These two protein chains interact to form a complex.

Interface contacts:
Residue S426 in protein 2 is in contact with residue E470 in protein 1 (closest heavy-atom distance 3.0 Å).
Residue T480 in protein 2 is in contact with residue R20 in protein 1 (closest heavy-atom distance 3.1 Å).
Residue P482 in protein 2 is in contact with residue T18 in protein 1 (closest heavy-atom distance 3.0 Å).
Residue Q388 in protein 2 interacts with residue L510 in protein 1 (closest heavy-atom distance 3.4 Å).
Residue S519 in protein 2 contacts residue D17 in protein 1 (closest heavy-atom distance 3.0 Å).
Residue N363 in protein 2 contacts residue P123 in protein 1 (closest heavy-atom distance 3.3 Å).
Residue R214 in protein 2 interacts with residue N82 in protein 1 (closest heavy-atom distance 2.6 Å).
Residue A307 in protein 2 interacts with residue L154 in protein 1 (closest heavy-atom distance 3.1 Å).
Residue Y359 in protein 2 contacts residue E124 in protein 1 (closest heavy-atom distance 3.1 Å).
Residue F403 in protein 2 is in contact with residue L12 in protein 1 (closest heavy-atom distance 3.0 Å).
Residue R404 in protein 2 contacts residue N50 in protein 1 (closest heavy-atom distance 2.9 Å).
Residue Y428 in protein 2 interacts with residue Y428 in protein 1 (closest heavy-atom distance 3.3 Å).
Residue Y362 in protein 2 contacts residue E124 in protein 1 (closest heavy-atom distance 2.7 Å).
Residue Q388 in protein 2 is in contact with residue N26 in protein 1 (closest heavy-atom distance 2.5 Å).
Residue V401 in protein 2 interacts with residue T19 in protein 1 (closest heavy-atom distance 3.1 Å).
Residue F296 in protein 2 interacts with residue V111 in protein 1 (closest heavy-atom distance 2.8 Å).
Residue F219 in protein 2 contacts residue N35 in protein 1 (closest heavy-atom distance 3.0 Å).
Residue T402 in protein 2 interacts with residue I48 in protein 1 (closest heavy-atom distance 3.3 Å).
Residue F219 in protein 2 contacts residue Y36 in protein 1 (closest heavy-atom distance 3.2 Å).
Residue S519 in protein 2 contacts residue T1 in protein 1 (closest heavy-atom distance 3.2 Å).
Residue F219 in protein 2 interacts with residue N38 in protein 1 (closest heavy-atom distance 3.1 Å).
Residue F219 in protein 2 interacts with residue H40 in protein 1 (closest heavy-atom distance 3.2 Å).
Residue Y359 in protein 2 contacts residue P123 in protein 1 (closest heavy-atom distance 3.3 Å).
Residue L377 in protein 2 interacts with residue E124 in protein 1 (closest heavy-atom distance 3.0 Å).
Residue F219 in protein 2 interacts with residue V31 in protein 1 (closest heavy-atom distance 3.4 Å).
Residue V433 in protein 2 is in contact with residue Y434 in protein 1 (closest heavy-atom distance 3.1 Å).
Residue L518 in protein 2 interacts with residue D17 in protein 1 (closest heavy-atom distance 3.4 Å).
Residue D430 in protein 2 contacts residue D430 in protein 1 (closest heavy-atom distance 3.3 Å).
Residue N363 in protein 2 contacts residue E124 in protein 1 (closest heavy-atom distance 2.6 Å).
Residue D172 in protein 2 interacts with residue R149 in protein 1 (closest heavy-atom distance 2.9 Å).
Residue T379 in protein 2 is in contact with residue M83 in protein 1 (closest heavy-atom distance 3.4 Å).
Residue V415 in protein 2 interacts with residue Y22 in protein 1 (closest heavy-atom distance 3.1 Å).
Residue A300 in protein 2 interacts with residue R103 in protein 1 (closest heavy-atom distance 2.9 Å).
Residue R372 in protein 2 is in contact with residue E88 in protein 1 (closest heavy-atom distance 2.8 Å).
Residue F403 in protein 2 interacts with residue Q49 in protein 1 (closest heavy-atom distance 3.0 Å).
Residue G385 in protein 2 contacts residue Y507 in protein 1 (closest heavy-atom distance 3.0 Å).
Residue Q220 in protein 2 is in contact with residue Y36 in protein 1 (closest heavy-atom distance 3.1 Å).
Residue F188 in protein 2 is in contact with residue M131 in protein 1 (closest heavy-atom distance 3.4 Å).
Residue Y428 in protein 2 contacts residue N429 in protein 1 (closest heavy-atom distance 2.8 Å).
Residue C378 in protein 2 interacts with residue N82 in protein 1 (closest heavy-atom distance 3.4 Å).
Residue Y359 in protein 2 interacts with residue Y127 in protein 1 (closest heavy-atom distance 3.3 Å).
Residue L481 in protein 2 is in contact with residue R20 in protein 1 (closest heavy-atom distance 2.9 Å).
Residue T402 in protein 2 contacts residue Q49 in protein 1 (closest heavy-atom distance 2.7 Å).
Residue S426 in protein 2 is in contact with residue F427 in protein 1 (closest heavy-atom distance 3.3 Å).
Residue V401 in protein 2 interacts with residue L15 in protein 1 (closest heavy-atom distance 3.2 Å).
Residue Y428 in protein 2 interacts with residue Q431 in protein 1 (closest heavy-atom distance 3.1 Å).
Residue G479 in protein 2 contacts residue R20 in protein 1 (closest heavy-atom distance 3.1 Å).
Residue Q388 in protein 2 is in contact with residue K508 in protein 1 (closest heavy-atom distance 2.7 Å).
Residue T379 in protein 2 is in contact with residue N82 in protein 1 (closest heavy-atom distance 3.1 Å).
Residue V401 in protein 2 interacts with residue L12 in protein 1 (closest heavy-atom distance 3.2 Å).
Residue G170 in protein 2 contacts residue V447 in protein 1 (closest heavy-atom distance 3.4 Å).
Residue K303 in protein 2 interacts with residue L154 in protein 1 (closest heavy-atom distance 2.8 Å).
Residue V414 in protein 2 contacts residue Y22 in protein 1 (closest heavy-atom distance 2.8 Å).
Residue S386 in protein 2 interacts with residue Y507 in protein 1 (closest heavy-atom distance 2.9 Å).
Residue P400 in protein 2 interacts with residue T19 in protein 1 (closest heavy-atom distance 3.4 Å).
Residue E387 in protein 2 contacts residue K508 in protein 1 (closest heavy-atom distance 3.1 Å).
Residue S386 in protein 2 interacts with residue H80 in protein 1 (closest heavy-atom distance 2.8 Å).
Residue R404 in protein 2 contacts residue D52 in protein 1 (closest heavy-atom distance 2.8 Å).
Residue R404 in protein 2 is in contact with residue N51 in protein 1 (closest heavy-atom distance 2.8 Å).
Residue E387 in protein 2 contacts residue Y507 in protein 1 (closest heavy-atom distance 2.8 Å).

Sequence of protein 1:
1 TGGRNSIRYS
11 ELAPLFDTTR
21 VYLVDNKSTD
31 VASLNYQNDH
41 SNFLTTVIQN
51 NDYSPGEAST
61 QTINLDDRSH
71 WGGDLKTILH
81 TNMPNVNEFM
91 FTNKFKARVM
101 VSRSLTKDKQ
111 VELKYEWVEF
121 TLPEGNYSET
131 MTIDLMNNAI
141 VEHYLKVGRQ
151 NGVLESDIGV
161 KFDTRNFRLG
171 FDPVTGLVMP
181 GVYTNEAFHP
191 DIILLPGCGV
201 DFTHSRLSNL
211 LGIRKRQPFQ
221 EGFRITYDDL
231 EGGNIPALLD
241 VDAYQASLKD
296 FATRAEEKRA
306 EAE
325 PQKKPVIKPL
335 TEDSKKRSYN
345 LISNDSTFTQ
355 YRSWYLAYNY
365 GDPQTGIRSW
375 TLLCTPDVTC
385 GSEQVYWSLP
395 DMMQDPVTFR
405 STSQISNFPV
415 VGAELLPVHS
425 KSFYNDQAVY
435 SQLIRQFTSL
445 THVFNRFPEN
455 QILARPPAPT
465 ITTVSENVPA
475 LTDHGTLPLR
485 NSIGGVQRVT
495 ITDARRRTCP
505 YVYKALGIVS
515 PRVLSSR

Sequence of protein 2:
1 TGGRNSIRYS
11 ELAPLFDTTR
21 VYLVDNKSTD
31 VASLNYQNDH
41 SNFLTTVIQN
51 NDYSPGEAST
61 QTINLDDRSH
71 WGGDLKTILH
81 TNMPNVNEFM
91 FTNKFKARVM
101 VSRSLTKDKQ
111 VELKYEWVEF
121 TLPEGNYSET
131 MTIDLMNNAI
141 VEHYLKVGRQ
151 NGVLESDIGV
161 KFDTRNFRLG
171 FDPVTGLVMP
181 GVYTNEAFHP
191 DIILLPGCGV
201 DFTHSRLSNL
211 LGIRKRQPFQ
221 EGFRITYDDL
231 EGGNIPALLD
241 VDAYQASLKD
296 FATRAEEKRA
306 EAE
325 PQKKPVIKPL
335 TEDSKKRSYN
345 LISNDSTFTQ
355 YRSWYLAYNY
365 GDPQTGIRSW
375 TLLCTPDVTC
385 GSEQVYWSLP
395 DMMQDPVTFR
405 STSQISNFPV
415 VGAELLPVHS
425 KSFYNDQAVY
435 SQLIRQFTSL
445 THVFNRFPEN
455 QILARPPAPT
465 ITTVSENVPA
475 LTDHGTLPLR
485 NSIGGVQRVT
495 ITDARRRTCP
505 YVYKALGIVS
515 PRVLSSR